This data describes a binding interaction between two proteins.

Sequence of the first protein:
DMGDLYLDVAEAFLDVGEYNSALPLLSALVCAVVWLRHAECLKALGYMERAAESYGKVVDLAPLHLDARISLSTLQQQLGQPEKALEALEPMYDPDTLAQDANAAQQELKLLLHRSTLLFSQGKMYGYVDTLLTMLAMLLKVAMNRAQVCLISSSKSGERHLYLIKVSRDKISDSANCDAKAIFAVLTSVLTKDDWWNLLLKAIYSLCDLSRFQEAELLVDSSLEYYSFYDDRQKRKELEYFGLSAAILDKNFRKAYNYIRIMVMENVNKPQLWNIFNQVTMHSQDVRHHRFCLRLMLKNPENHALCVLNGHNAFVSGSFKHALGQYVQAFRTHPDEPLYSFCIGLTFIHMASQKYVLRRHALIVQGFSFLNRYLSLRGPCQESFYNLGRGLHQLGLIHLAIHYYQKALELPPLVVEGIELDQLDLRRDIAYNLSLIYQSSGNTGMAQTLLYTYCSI

Sequence of the second protein:
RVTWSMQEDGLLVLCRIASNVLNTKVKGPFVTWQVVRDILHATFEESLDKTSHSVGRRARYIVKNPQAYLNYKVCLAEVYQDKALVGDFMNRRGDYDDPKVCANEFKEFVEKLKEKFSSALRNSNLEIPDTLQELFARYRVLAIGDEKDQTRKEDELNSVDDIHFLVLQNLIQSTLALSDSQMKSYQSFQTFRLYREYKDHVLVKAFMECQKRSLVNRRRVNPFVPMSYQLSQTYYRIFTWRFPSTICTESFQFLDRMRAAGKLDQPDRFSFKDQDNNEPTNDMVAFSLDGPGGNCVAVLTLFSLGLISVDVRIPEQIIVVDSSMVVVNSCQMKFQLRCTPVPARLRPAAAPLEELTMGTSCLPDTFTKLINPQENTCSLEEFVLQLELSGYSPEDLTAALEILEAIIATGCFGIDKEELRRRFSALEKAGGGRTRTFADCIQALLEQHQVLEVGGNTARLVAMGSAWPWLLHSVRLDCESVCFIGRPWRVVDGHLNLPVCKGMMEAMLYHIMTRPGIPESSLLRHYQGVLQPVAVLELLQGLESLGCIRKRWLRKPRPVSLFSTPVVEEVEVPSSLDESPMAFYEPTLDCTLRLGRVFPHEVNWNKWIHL

Contacts between the two chains:
Residue P2064 in the second protein contacts residue Q877 in the first protein (closest heavy-atom distance 3.3 Å).
Residue D1540 in the second protein interacts with residue N801 in the first protein (closest heavy-atom distance 3.5 Å).
Residue R2013 in the second protein contacts residue S870 in the first protein (closest heavy-atom distance 3.4 Å).
Residue L2087 in the second protein contacts residue H832 in the first protein (closest heavy-atom distance 3.4 Å).
Residue V1670 in the second protein contacts residue M780 in the first protein (closest heavy-atom distance 3.6 Å).
Residue V1584 in the second protein contacts residue S798 in the first protein (closest heavy-atom distance 3.5 Å).
Residue V1593 in the second protein contacts residue H751 in the first protein (closest heavy-atom distance 3.4 Å).
Residue L2087 in the second protein interacts with residue L829 in the first protein (closest heavy-atom distance 3.4 Å).
Residue F1542 in the second protein is in contact with residue S798 in the first protein (closest heavy-atom distance 3.6 Å).
Residue P2014 in the second protein interacts with residue I827 in the first protein (closest heavy-atom distance 3.4 Å).
Residue P1587 in the second protein is in contact with residue R761 in the first protein (closest heavy-atom distance 3.0 Å).
Residue F1575 in the second protein is in contact with residue F797 in the first protein (closest heavy-atom distance 3.7 Å).
Residue P2017 in the second protein is in contact with residue G871 in the first protein (closest heavy-atom distance 3.5 Å).
Residue G2015 in the second protein interacts with residue N872 in the first protein (closest heavy-atom distance 2.9 Å).
Residue P2085 in the second protein is in contact with residue H832 in the first protein (closest heavy-atom distance 2.4 Å).
Residue D1594 in the second protein is in contact with residue Q755 in the first protein (closest heavy-atom distance 2.9 Å).
Residue T2086 in the second protein interacts with residue H832 in the first protein (closest heavy-atom distance 3.2 Å).
Residue P2014 in the second protein contacts residue I866 in the first protein (closest heavy-atom distance 3.6 Å).
Residue S1672 in the second protein is in contact with residue A791 in the first protein (closest heavy-atom distance 3.4 Å).
Residue M2011 in the second protein is in contact with residue H828 in the first protein (closest heavy-atom distance 3.4 Å).
Residue F2082 in the second protein is in contact with residue M875 in the first protein (closest heavy-atom distance 3.6 Å).
Residue M1675 in the second protein is in contact with residue V794 in the first protein (closest heavy-atom distance 3.4 Å).
Residue C1673 in the second protein interacts with residue Q795 in the first protein (closest heavy-atom distance 2.8 Å).
Residue I1591 in the second protein interacts with residue K750 in the first protein (closest heavy-atom distance 3.3 Å).
Residue F2082 in the second protein contacts residue N872 in the first protein (closest heavy-atom distance 3.5 Å).
Residue P2017 in the second protein contacts residue S870 in the first protein (closest heavy-atom distance 3.5 Å).
Residue M1675 in the second protein contacts residue Q795 in the first protein (closest heavy-atom distance 3.4 Å).
Residue F1544 in the second protein is in contact with residue R761 in the first protein (closest heavy-atom distance 3.2 Å).
Residue M2080 in the second protein interacts with residue N872 in the first protein (closest heavy-atom distance 3.6 Å).
Residue T2012 in the second protein interacts with residue I827 in the first protein (closest heavy-atom distance 3.2 Å).
Residue G1565 in the second protein is in contact with residue H790 in the first protein (closest heavy-atom distance 3.4 Å).
Residue G1563 in the second protein contacts residue H790 in the first protein (closest heavy-atom distance 3.6 Å).
Residue R1687 in the second protein is in contact with residue S805 in the first protein (closest heavy-atom distance 3.3 Å).
Residue S1672 in the second protein contacts residue Q795 in the first protein (closest heavy-atom distance 3.1 Å).
Residue F1575 in the second protein interacts with residue S798 in the first protein (closest heavy-atom distance 3.5 Å).
Residue L1561 in the second protein interacts with residue R788 in the first protein (closest heavy-atom distance 3.0 Å).
Residue E2084 in the second protein interacts with residue Y867 in the first protein (closest heavy-atom distance 2.5 Å).
Residue C1568 in the second protein is in contact with residue H790 in the first protein (closest heavy-atom distance 3.6 Å).
Residue R2048 in the second protein is in contact with residue Q835 in the first protein (closest heavy-atom distance 3.3 Å).
Residue F1575 in the second protein interacts with residue N801 in the first protein (closest heavy-atom distance 3.5 Å).
Residue V1670 in the second protein contacts residue K750 in the first protein (closest heavy-atom distance 3.6 Å).
Residue S1576 in the second protein is in contact with residue Y833 in the first protein (closest heavy-atom distance 3.4 Å).
Residue L1688 in the second protein is in contact with residue F814 in the first protein (closest heavy-atom distance 3.6 Å).
Residue E2084 in the second protein is in contact with residue Q835 in the first protein (closest heavy-atom distance 2.8 Å).
Residue P2064 in the second protein contacts residue Y881 in the first protein (closest heavy-atom distance 3.2 Å).
Residue I1586 in the second protein interacts with residue R761 in the first protein (closest heavy-atom distance 2.9 Å).
Residue V2066 in the second protein is in contact with residue T878 in the first protein (closest heavy-atom distance 3.1 Å).
Residue A1686 in the second protein contacts residue F814 in the first protein (closest heavy-atom distance 3.5 Å).
Residue P2014 in the second protein interacts with residue S870 in the first protein (closest heavy-atom distance 2.6 Å).
Residue E2084 in the second protein interacts with residue I831 in the first protein (closest heavy-atom distance 3.6 Å).
Residue L1572 in the second protein interacts with residue L826 in the first protein (closest heavy-atom distance 3.5 Å).
Residue D1562 in the second protein is in contact with residue R788 in the first protein (closest heavy-atom distance 3.6 Å).
Residue A1686 in the second protein contacts residue P809 in the first protein (closest heavy-atom distance 3.6 Å).
Residue R2050 in the second protein contacts residue Q835 in the first protein (closest heavy-atom distance 3.4 Å).
Residue L1572 in the second protein contacts residue F797 in the first protein (closest heavy-atom distance 3.5 Å).
Residue G2015 in the second protein contacts residue Y867 in the first protein (closest heavy-atom distance 3.6 Å).
Residue I2016 in the second protein contacts residue S870 in the first protein (closest heavy-atom distance 3.6 Å).
Residue V1571 in the second protein is in contact with residue V794 in the first protein (closest heavy-atom distance 3.5 Å).
Residue C1568 in the second protein contacts residue I793 in the first protein (closest heavy-atom distance 3.5 Å).
Residue F1542 in the second protein is in contact with residue R802 in the first protein (closest heavy-atom distance 3.4 Å).